Sequence of protein 2:
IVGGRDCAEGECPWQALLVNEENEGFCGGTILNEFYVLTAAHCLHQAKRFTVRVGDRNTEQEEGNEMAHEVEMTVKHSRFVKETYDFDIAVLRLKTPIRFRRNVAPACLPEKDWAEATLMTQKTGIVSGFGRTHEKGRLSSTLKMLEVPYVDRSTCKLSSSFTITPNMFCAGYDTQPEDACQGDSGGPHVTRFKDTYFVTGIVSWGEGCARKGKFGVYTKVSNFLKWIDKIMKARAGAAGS

Sequence of protein 1:
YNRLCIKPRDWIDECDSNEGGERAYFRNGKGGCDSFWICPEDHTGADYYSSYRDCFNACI

These two protein chains interact to form a complex.

Interface contacts:
Residue Q182 in protein 2 is in contact with residue Y1 in protein 1 (closest heavy-atom distance 3.0 Å).
Residue E83 in protein 2 interacts with residue R3 in protein 1 (closest heavy-atom distance 2.5 Å).
Residue A180 in protein 2 interacts with residue Y1 in protein 1 (closest heavy-atom distance 3.5 Å).
Residue G208 in protein 2 contacts residue N2 in protein 1 (closest heavy-atom distance 2.7 Å).
Residue F162 in protein 2 is in contact with residue Y48 in protein 1 (closest heavy-atom distance 4.3 Å).
Residue R211 in protein 2 contacts residue L4 in protein 1 (closest heavy-atom distance 3.4 Å).
Residue Y85 in protein 2 is in contact with residue I6 in protein 1 (closest heavy-atom distance 3.4 Å).
Residue E135 in protein 2 contacts residue N2 in protein 1 (closest heavy-atom distance 3.9 Å).
Residue C181 in protein 2 is in contact with residue Y1 in protein 1 (closest heavy-atom distance 3.3 Å).
Residue V217 in protein 2 is in contact with residue Y1 in protein 1 (closest heavy-atom distance 3.6 Å).
Residue H42 in protein 2 contacts residue Y1 in protein 1 (closest heavy-atom distance 4.4 Å).
Residue G206 in protein 2 contacts residue Y1 in protein 1 (closest heavy-atom distance 2.7 Å).
Residue F162 in protein 2 contacts residue A46 in protein 1 (closest heavy-atom distance 4.2 Å).
Residue D179 in protein 2 contacts residue Y1 in protein 1 (closest heavy-atom distance 3.4 Å).
Residue R132 in protein 2 is in contact with residue I60 in protein 1 (closest heavy-atom distance 2.7 Å).
Residue Y218 in protein 2 is in contact with residue Y1 in protein 1 (closest heavy-atom distance 4.2 Å).
Residue K136 in protein 2 interacts with residue Y49 in protein 1 (closest heavy-atom distance 4.0 Å).
Residue S161 in protein 2 is in contact with residue G45 in protein 1 (closest heavy-atom distance 4.1 Å).
Residue R132 in protein 2 contacts residue C59 in protein 1 (closest heavy-atom distance 4.3 Å).
Residue E83 in protein 2 contacts residue P8 in protein 1 (closest heavy-atom distance 3.2 Å).
Residue G206 in protein 2 is in contact with residue N2 in protein 1 (closest heavy-atom distance 3.4 Å).
Residue E83 in protein 2 interacts with residue K7 in protein 1 (closest heavy-atom distance 3.0 Å).
Residue F162 in protein 2 interacts with residue L4 in protein 1 (closest heavy-atom distance 4.0 Å).
Residue K136 in protein 2 is in contact with residue D54 in protein 1 (closest heavy-atom distance 2.8 Å).
Residue Q182 in protein 2 contacts residue N2 in protein 1 (closest heavy-atom distance 3.2 Å).
Residue W205 in protein 2 contacts residue R3 in protein 1 (closest heavy-atom distance 3.4 Å).
Residue F162 in protein 2 is in contact with residue K7 in protein 1 (closest heavy-atom distance 3.5 Å).
Residue E207 in protein 2 interacts with residue A46 in protein 1 (closest heavy-atom distance 3.9 Å).
Residue Q182 in protein 2 is in contact with residue C59 in protein 1 (closest heavy-atom distance 4.3 Å).
Residue S185 in protein 2 is in contact with residue Y1 in protein 1 (closest heavy-atom distance 3.4 Å).
Residue K136 in protein 2 is in contact with residue A58 in protein 1 (closest heavy-atom distance 3.5 Å).
Residue V203 in protein 2 is in contact with residue Y1 in protein 1 (closest heavy-atom distance 3.5 Å).
Residue E207 in protein 2 contacts residue N2 in protein 1 (closest heavy-atom distance 3.9 Å).
Residue T84 in protein 2 contacts residue R3 in protein 1 (closest heavy-atom distance 3.4 Å).
Residue G216 in protein 2 is in contact with residue Y1 in protein 1 (closest heavy-atom distance 3.0 Å).
Residue E207 in protein 2 interacts with residue D47 in protein 1 (closest heavy-atom distance 3.2 Å).
Residue Q182 in protein 2 is in contact with residue C5 in protein 1 (closest heavy-atom distance 3.9 Å).
Residue R138 in protein 2 contacts residue I60 in protein 1 (closest heavy-atom distance 4.2 Å).
Residue K214 in protein 2 contacts residue D47 in protein 1 (closest heavy-atom distance 2.6 Å).
Residue G206 in protein 2 interacts with residue R3 in protein 1 (closest heavy-atom distance 2.6 Å).
Residue S161 in protein 2 is in contact with residue A46 in protein 1 (closest heavy-atom distance 3.7 Å).
Residue W205 in protein 2 contacts residue Y1 in protein 1 (closest heavy-atom distance 3.4 Å).
Residue G208 in protein 2 contacts residue Y1 in protein 1 (closest heavy-atom distance 3.8 Å).
Residue C209 in protein 2 is in contact with residue Y1 in protein 1 (closest heavy-atom distance 4.2 Å).
Residue G137 in protein 2 is in contact with residue N57 in protein 1 (closest heavy-atom distance 3.9 Å).
Residue S204 in protein 2 interacts with residue Y1 in protein 1 (closest heavy-atom distance 4.0 Å).
Residue E135 in protein 2 interacts with residue Y49 in protein 1 (closest heavy-atom distance 2.9 Å).
Residue S161 in protein 2 interacts with residue T44 in protein 1 (closest heavy-atom distance 4.0 Å).
Residue E135 in protein 2 is in contact with residue A58 in protein 1 (closest heavy-atom distance 3.7 Å).
Residue E83 in protein 2 is in contact with residue I6 in protein 1 (closest heavy-atom distance 3.0 Å).
Residue E135 in protein 2 interacts with residue N57 in protein 1 (closest heavy-atom distance 3.9 Å).
Residue Q182 in protein 2 contacts residue A58 in protein 1 (closest heavy-atom distance 3.6 Å).
Residue R132 in protein 2 contacts residue N57 in protein 1 (closest heavy-atom distance 2.7 Å).
Residue Y85 in protein 2 is in contact with residue R3 in protein 1 (closest heavy-atom distance 3.6 Å).
Residue E207 in protein 2 contacts residue L4 in protein 1 (closest heavy-atom distance 3.8 Å).
Residue K136 in protein 2 is in contact with residue N57 in protein 1 (closest heavy-atom distance 3.3 Å).
Residue G208 in protein 2 interacts with residue L4 in protein 1 (closest heavy-atom distance 3.9 Å).
Residue R211 in protein 2 is in contact with residue D47 in protein 1 (closest heavy-atom distance 2.8 Å).
Residue F162 in protein 2 is in contact with residue R3 in protein 1 (closest heavy-atom distance 3.3 Å).
Residue R132 in protein 2 is in contact with residue A58 in protein 1 (closest heavy-atom distance 3.6 Å).